This data describes a binding interaction between two proteins.

Sequence of chain B:
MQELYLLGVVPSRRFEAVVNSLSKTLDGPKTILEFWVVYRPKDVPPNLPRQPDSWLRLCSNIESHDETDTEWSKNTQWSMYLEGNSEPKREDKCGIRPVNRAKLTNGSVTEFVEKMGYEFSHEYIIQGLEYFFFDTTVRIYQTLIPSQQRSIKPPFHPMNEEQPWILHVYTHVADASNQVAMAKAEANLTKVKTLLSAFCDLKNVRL

Sequence of chain A:
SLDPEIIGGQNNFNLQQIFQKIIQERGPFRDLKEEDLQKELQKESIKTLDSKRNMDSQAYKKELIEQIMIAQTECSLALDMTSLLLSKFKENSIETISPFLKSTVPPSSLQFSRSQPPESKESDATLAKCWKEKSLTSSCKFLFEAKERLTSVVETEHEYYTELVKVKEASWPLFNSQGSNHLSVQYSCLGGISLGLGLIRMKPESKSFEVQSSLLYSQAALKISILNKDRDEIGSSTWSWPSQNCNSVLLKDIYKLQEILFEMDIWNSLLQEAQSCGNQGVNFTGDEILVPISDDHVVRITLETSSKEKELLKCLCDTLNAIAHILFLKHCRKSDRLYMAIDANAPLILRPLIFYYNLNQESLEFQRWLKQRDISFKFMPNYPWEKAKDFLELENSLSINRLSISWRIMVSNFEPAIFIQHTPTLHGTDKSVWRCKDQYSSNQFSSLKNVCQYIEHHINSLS

Contacts between the two chains:
Residue D405 in chain A contacts residue D138 in chain B (closest heavy-atom distance 4.9 Å).
Residue S404 in chain A contacts residue D30 in chain B (closest heavy-atom distance 4.0 Å).
Residue K403 in chain A contacts residue D30 in chain B (closest heavy-atom distance 4.3 Å).
Residue D405 in chain A contacts residue D30 in chain B (closest heavy-atom distance 4.4 Å).
Residue D405 in chain A contacts residue F137 in chain B (closest heavy-atom distance 3.2 Å).
Residue R406 in chain A contacts residue D138 in chain B (closest heavy-atom distance 4.0 Å).